Sequence of chain A:
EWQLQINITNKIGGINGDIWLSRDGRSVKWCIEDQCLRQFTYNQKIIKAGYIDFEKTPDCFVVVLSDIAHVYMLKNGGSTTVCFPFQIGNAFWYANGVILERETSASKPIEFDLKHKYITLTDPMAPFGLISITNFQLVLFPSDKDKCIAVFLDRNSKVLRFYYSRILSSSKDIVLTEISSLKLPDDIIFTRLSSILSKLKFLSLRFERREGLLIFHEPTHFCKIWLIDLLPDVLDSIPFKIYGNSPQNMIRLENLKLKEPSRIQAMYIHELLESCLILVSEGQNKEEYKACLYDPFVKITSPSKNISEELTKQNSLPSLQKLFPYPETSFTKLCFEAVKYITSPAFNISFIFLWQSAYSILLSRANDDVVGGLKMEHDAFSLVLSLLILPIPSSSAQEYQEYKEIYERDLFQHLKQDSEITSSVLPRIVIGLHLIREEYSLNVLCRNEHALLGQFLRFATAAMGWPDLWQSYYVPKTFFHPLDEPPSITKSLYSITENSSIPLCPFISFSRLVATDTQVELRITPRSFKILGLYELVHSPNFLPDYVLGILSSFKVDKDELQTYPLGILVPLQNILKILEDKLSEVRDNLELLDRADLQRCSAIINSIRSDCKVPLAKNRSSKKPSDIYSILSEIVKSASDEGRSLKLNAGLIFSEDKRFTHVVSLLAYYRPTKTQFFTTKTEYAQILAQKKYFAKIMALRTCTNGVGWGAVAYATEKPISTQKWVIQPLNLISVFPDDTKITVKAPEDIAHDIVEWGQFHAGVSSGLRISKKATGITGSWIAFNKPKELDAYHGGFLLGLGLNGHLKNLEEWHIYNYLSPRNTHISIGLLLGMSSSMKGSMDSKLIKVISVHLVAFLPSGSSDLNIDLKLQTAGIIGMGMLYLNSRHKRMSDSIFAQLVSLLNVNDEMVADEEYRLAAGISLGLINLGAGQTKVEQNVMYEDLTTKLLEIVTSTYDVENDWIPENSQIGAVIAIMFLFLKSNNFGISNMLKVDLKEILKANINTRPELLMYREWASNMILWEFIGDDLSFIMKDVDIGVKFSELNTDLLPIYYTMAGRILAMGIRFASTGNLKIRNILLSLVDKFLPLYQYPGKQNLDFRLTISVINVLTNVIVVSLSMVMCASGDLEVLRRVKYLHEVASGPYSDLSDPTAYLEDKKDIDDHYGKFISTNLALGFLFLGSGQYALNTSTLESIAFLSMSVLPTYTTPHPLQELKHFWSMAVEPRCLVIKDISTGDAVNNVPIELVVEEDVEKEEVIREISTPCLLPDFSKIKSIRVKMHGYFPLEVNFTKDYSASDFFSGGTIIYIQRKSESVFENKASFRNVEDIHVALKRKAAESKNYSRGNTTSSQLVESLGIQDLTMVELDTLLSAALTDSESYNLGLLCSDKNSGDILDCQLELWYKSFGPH

These two protein chains interact to form a complex.

Residue-level contacts at the interface:
Residue L1110 in chain A is in contact with residue L105 in chain B (closest heavy-atom distance 4.7 Å).
Residue Y1068 in chain A contacts residue S71 in chain B (closest heavy-atom distance 2.9 Å).
Residue S1114 in chain A is in contact with residue L237 in chain B (closest heavy-atom distance 3.6 Å).
Residue L1117 in chain A is in contact with residue T101 in chain B (closest heavy-atom distance 4.9 Å).
Residue E1064 in chain A interacts with residue F111 in chain B (closest heavy-atom distance 3.6 Å).
Residue R1142 in chain A is in contact with residue M226 in chain B (closest heavy-atom distance 4.4 Å).
Residue W1065 in chain A is in contact with residue S71 in chain B (closest heavy-atom distance 4.2 Å).
Residue P1111 in chain A interacts with residue P228 in chain B (closest heavy-atom distance 4.5 Å).
Residue D1116 in chain A interacts with residue A98 in chain B (closest heavy-atom distance 4.9 Å).
Residue S1114 in chain A interacts with residue L238 in chain B (closest heavy-atom distance 4.0 Å).
Residue N1118 in chain A contacts residue A98 in chain B (closest heavy-atom distance 4.4 Å).
Residue K1097 in chain A is in contact with residue E109 in chain B (closest heavy-atom distance 4.7 Å).
Residue Y1068 in chain A contacts residue N103 in chain B (closest heavy-atom distance 3.0 Å).
Residue P1111 in chain A interacts with residue V229 in chain B (closest heavy-atom distance 3.8 Å).
Residue V1101 in chain A is in contact with residue E109 in chain B (closest heavy-atom distance 4.5 Å).
Residue H1105 in chain A interacts with residue Y102 in chain B (closest heavy-atom distance 3.1 Å).
Residue L1117 in chain A interacts with residue A98 in chain B (closest heavy-atom distance 4.5 Å).
Residue H1105 in chain A interacts with residue L106 in chain B (closest heavy-atom distance 4.7 Å).
Residue L1071 in chain A contacts residue Y102 in chain B (closest heavy-atom distance 3.9 Å).
Residue L1117 in chain A interacts with residue Y102 in chain B (closest heavy-atom distance 3.5 Å).
Residue S1072 in chain A contacts residue H99 in chain B (closest heavy-atom distance 3.6 Å).
Residue L1117 in chain A interacts with residue L105 in chain B (closest heavy-atom distance 4.0 Å).
Residue I1067 in chain A is in contact with residue L110 in chain B (closest heavy-atom distance 3.7 Å).
Residue Y1068 in chain A contacts residue F111 in chain B (closest heavy-atom distance 4.4 Å).
Residue W1065 in chain A contacts residue F111 in chain B (closest heavy-atom distance 4.5 Å).
Residue I1119 in chain A contacts residue Y102 in chain B (closest heavy-atom distance 4.2 Å).
Residue D1116 in chain A is in contact with residue K94 in chain B (closest heavy-atom distance 4.8 Å).
Residue S1072 in chain A interacts with residue N103 in chain B (closest heavy-atom distance 3.1 Å).
Residue K1100 in chain A is in contact with residue V229 in chain B (closest heavy-atom distance 4.6 Å).
Residue L1071 in chain A is in contact with residue L106 in chain B (closest heavy-atom distance 3.9 Å).
Residue S1112 in chain A contacts residue L238 in chain B (closest heavy-atom distance 3.7 Å).
Residue S1103 in chain A contacts residue P228 in chain B (closest heavy-atom distance 3.3 Å).
Residue Y1068 in chain A interacts with residue L106 in chain B (closest heavy-atom distance 4.0 Å).
Residue S1115 in chain A is in contact with residue S239 in chain B (closest heavy-atom distance 4.7 Å).
Residue E1064 in chain A contacts residue L110 in chain B (closest heavy-atom distance 4.0 Å).
Residue K1100 in chain A is in contact with residue R230 in chain B (closest heavy-atom distance 4.8 Å).
Residue R1142 in chain A is in contact with residue S225 in chain B (closest heavy-atom distance 3.8 Å).
Residue N1118 in chain A is in contact with residue E95 in chain B (closest heavy-atom distance 4.3 Å).
Residue V1104 in chain A is in contact with residue V229 in chain B (closest heavy-atom distance 3.9 Å).
Residue L1110 in chain A interacts with residue L237 in chain B (closest heavy-atom distance 3.6 Å).
Residue K1100 in chain A is in contact with residue E109 in chain B (closest heavy-atom distance 2.7 Å).
Residue V1104 in chain A is in contact with residue L105 in chain B (closest heavy-atom distance 3.6 Å).
Residue F1109 in chain A contacts residue P228 in chain B (closest heavy-atom distance 3.5 Å).
Residue P1111 in chain A interacts with residue K234 in chain B (closest heavy-atom distance 4.3 Å).
Residue K1097 in chain A is in contact with residue E113 in chain B (closest heavy-atom distance 4.0 Å).
Residue Y1068 in chain A contacts residue L110 in chain B (closest heavy-atom distance 3.7 Å).
Residue R1074 in chain A interacts with residue H99 in chain B (closest heavy-atom distance 4.8 Å).
Residue W1065 in chain A is in contact with residue N67 in chain B (closest heavy-atom distance 3.6 Å).
Residue Y1068 in chain A interacts with residue M75 in chain B (closest heavy-atom distance 4.6 Å).
Residue V1104 in chain A contacts residue E109 in chain B (closest heavy-atom distance 3.7 Å).
Residue G1113 in chain A interacts with residue L238 in chain B (closest heavy-atom distance 4.0 Å).
Residue N1069 in chain A interacts with residue S71 in chain B (closest heavy-atom distance 4.0 Å).
Residue S1115 in chain A contacts residue L237 in chain B (closest heavy-atom distance 3.5 Å).
Residue K1097 in chain A interacts with residue L110 in chain B (closest heavy-atom distance 3.0 Å).
Residue K1100 in chain A interacts with residue P228 in chain B (closest heavy-atom distance 3.6 Å).
Residue Y1068 in chain A contacts residue S74 in chain B (closest heavy-atom distance 2.9 Å).
Residue Y1068 in chain A contacts residue I72 in chain B (closest heavy-atom distance 4.6 Å).
Residue Y1068 in chain A interacts with residue K107 in chain B (closest heavy-atom distance 3.4 Å).
Residue V1101 in chain A contacts residue L110 in chain B (closest heavy-atom distance 4.2 Å).
Residue S1103 in chain A is in contact with residue V229 in chain B (closest heavy-atom distance 4.1 Å).

Sequence of chain B:
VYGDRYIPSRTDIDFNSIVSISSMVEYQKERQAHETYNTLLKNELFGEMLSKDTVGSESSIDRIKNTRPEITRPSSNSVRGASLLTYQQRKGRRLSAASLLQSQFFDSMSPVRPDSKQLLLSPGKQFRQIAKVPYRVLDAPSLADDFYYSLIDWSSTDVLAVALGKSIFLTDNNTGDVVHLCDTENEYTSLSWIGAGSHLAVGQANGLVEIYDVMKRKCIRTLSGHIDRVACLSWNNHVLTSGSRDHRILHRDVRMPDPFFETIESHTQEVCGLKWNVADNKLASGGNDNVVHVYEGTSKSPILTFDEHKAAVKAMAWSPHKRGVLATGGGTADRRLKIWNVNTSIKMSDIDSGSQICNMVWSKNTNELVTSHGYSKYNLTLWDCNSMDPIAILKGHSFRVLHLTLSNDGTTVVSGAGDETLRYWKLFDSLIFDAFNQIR